Sequence of the second protein:
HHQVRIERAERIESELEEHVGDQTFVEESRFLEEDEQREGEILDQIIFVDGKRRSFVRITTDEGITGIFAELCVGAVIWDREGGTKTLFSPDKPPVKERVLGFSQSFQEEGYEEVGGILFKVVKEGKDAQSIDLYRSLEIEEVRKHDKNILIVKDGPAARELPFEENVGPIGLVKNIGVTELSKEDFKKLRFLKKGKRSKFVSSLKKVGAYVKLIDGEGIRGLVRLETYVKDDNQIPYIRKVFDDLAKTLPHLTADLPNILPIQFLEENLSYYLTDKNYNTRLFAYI

Contacts between the two chains:
Residue E29 in the second protein contacts residue L27 in the first protein (closest heavy-atom distance 2.8 Å).
Residue G75 in the second protein contacts residue Q34 in the first protein (closest heavy-atom distance 2.9 Å).
Residue D33 in the second protein contacts residue S115 in the first protein (closest heavy-atom distance 2.6 Å).
Residue A20 in the second protein contacts residue R69 in the first protein (closest heavy-atom distance 3.3 Å).
Residue R69 in the second protein contacts residue A20 in the first protein (closest heavy-atom distance 3.3 Å).
Residue T77 in the second protein is in contact with residue D33 in the first protein (closest heavy-atom distance 3.1 Å).
Residue R16 in the second protein interacts with residue D73 in the first protein (closest heavy-atom distance 2.9 Å).
Residue E18 in the second protein contacts residue T71 in the first protein (closest heavy-atom distance 2.8 Å).
Residue L27 in the second protein interacts with residue E29 in the first protein (closest heavy-atom distance 2.8 Å).
Residue D73 in the second protein contacts residue K202 in the first protein (closest heavy-atom distance 2.8 Å).
Residue F310 in the second protein is in contact with residue R22 in the first protein (closest heavy-atom distance 3.4 Å).
Residue R19 in the second protein is in contact with residue I70 in the first protein (closest heavy-atom distance 3.1 Å).
Residue I76 in the second protein is in contact with residue D33 in the first protein (closest heavy-atom distance 3.5 Å).
Residue R16 in the second protein is in contact with residue T72 in the first protein (closest heavy-atom distance 3.1 Å).
Residue E21 in the second protein interacts with residue R69 in the first protein (closest heavy-atom distance 2.8 Å).
Residue E28 in the second protein is in contact with residue L27 in the first protein (closest heavy-atom distance 3.4 Å).
Residue E29 in the second protein is in contact with residue H30 in the first protein (closest heavy-atom distance 3.1 Å).
Residue D73 in the second protein is in contact with residue R16 in the first protein (closest heavy-atom distance 3.3 Å).
Residue D33 in the second protein contacts residue I76 in the first protein (closest heavy-atom distance 3.5 Å).
Residue K202 in the second protein is in contact with residue E74 in the first protein (closest heavy-atom distance 3.1 Å).
Residue F67 in the second protein interacts with residue I23 in the first protein (closest heavy-atom distance 2.9 Å).
Residue E26 in the second protein contacts residue S66 in the first protein (closest heavy-atom distance 2.7 Å).
Residue E26 in the second protein interacts with residue R64 in the first protein (closest heavy-atom distance 2.6 Å).
Residue D33 in the second protein contacts residue G75 in the first protein (closest heavy-atom distance 3.4 Å).
Residue A20 in the second protein interacts with residue I313 in the first protein (closest heavy-atom distance 3.3 Å).
Residue T71 in the second protein interacts with residue E18 in the first protein (closest heavy-atom distance 2.8 Å).
Residue Q34 in the second protein interacts with residue G75 in the first protein (closest heavy-atom distance 2.8 Å).
Residue R65 in the second protein contacts residue E26 in the first protein (closest heavy-atom distance 3.5 Å).
Residue R69 in the second protein interacts with residue E21 in the first protein (closest heavy-atom distance 2.8 Å).
Residue V68 in the second protein interacts with residue I23 in the first protein (closest heavy-atom distance 3.5 Å).
Residue I23 in the second protein contacts residue K302 in the first protein (closest heavy-atom distance 3.4 Å).
Residue E21 in the second protein interacts with residue V68 in the first protein (closest heavy-atom distance 3.4 Å).
Residue L27 in the second protein contacts residue E28 in the first protein (closest heavy-atom distance 3.2 Å).
Residue R22 in the second protein is in contact with residue N303 in the first protein (closest heavy-atom distance 3.0 Å).
Residue Q14 in the second protein interacts with residue E120 in the first protein (closest heavy-atom distance 3.2 Å).
Residue S115 in the second protein contacts residue D33 in the first protein (closest heavy-atom distance 2.5 Å).
Residue R19 in the second protein is in contact with residue T71 in the first protein (closest heavy-atom distance 2.9 Å).
Residue T72 in the second protein interacts with residue R16 in the first protein (closest heavy-atom distance 3.2 Å).
Residue G32 in the second protein is in contact with residue T77 in the first protein (closest heavy-atom distance 2.9 Å).
Residue E26 in the second protein interacts with residue R65 in the first protein (closest heavy-atom distance 3.5 Å).
Residue E29 in the second protein contacts residue E29 in the first protein (closest heavy-atom distance 3.5 Å).
Residue T77 in the second protein is in contact with residue G32 in the first protein (closest heavy-atom distance 3.1 Å).
Residue I23 in the second protein is in contact with residue F67 in the first protein (closest heavy-atom distance 2.9 Å).
Residue K202 in the second protein is in contact with residue D73 in the first protein (closest heavy-atom distance 3.3 Å).
Residue R64 in the second protein is in contact with residue E26 in the first protein (closest heavy-atom distance 2.6 Å).
Residue I313 in the second protein interacts with residue I17 in the first protein (closest heavy-atom distance 3.4 Å).
Residue G75 in the second protein contacts residue D33 in the first protein (closest heavy-atom distance 3.4 Å).
Residue V68 in the second protein is in contact with residue E21 in the first protein (closest heavy-atom distance 3.3 Å).
Residue I23 in the second protein contacts residue V68 in the first protein (closest heavy-atom distance 3.5 Å).
Residue H30 in the second protein interacts with residue D139 in the first protein (closest heavy-atom distance 2.8 Å).
Residue I70 in the second protein contacts residue R19 in the first protein (closest heavy-atom distance 3.1 Å).
Residue T71 in the second protein contacts residue R19 in the first protein (closest heavy-atom distance 3.0 Å).
Residue E18 in the second protein interacts with residue D73 in the first protein (closest heavy-atom distance 3.3 Å).
Residue S66 in the second protein is in contact with residue E26 in the first protein (closest heavy-atom distance 2.8 Å).
Residue K198 in the second protein interacts with residue E74 in the first protein (closest heavy-atom distance 2.4 Å).
Residue R69 in the second protein is in contact with residue E28 in the first protein (closest heavy-atom distance 3.3 Å).
Residue D139 in the second protein interacts with residue H30 in the first protein (closest heavy-atom distance 3.4 Å).
Residue D73 in the second protein contacts residue E18 in the first protein (closest heavy-atom distance 3.5 Å).
Residue D33 in the second protein is in contact with residue T77 in the first protein (closest heavy-atom distance 3.2 Å).
Residue R22 in the second protein interacts with residue N306 in the first protein (closest heavy-atom distance 3.1 Å).

These two protein chains interact to form a complex.

Sequence of the first protein:
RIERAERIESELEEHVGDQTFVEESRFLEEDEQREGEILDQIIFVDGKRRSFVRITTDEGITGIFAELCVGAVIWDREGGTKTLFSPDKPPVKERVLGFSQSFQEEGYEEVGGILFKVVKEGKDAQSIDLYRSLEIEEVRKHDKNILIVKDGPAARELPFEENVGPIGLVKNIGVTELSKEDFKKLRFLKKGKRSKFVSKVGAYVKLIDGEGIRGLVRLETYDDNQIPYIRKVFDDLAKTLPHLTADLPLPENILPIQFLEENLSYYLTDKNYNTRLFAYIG